Sequence of the first protein:
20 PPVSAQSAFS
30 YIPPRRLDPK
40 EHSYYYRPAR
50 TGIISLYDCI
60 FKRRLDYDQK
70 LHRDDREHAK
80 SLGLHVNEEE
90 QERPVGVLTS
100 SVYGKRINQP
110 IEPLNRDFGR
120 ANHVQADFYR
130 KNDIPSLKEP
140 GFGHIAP

Residue-level contacts at the interface:
Residue D41 in the second protein contacts residue H84 in the first protein (closest heavy-atom distance 3.5 Å).
Residue T221 in the second protein contacts residue S26 in the first protein (closest heavy-atom distance 3.3 Å).
Residue H37 in the second protein is in contact with residue T50 in the first protein (closest heavy-atom distance 2.8 Å).
Residue D39 in the second protein is in contact with residue A48 in the first protein (closest heavy-atom distance 3.9 Å).
Residue R320 in the second protein interacts with residue G95 in the first protein (closest heavy-atom distance 3.4 Å).
Residue T55 in the second protein is in contact with residue R62 in the first protein (closest heavy-atom distance 2.4 Å).
Residue D41 in the second protein interacts with residue V85 in the first protein (closest heavy-atom distance 3.9 Å).
Residue G56 in the second protein is in contact with residue C58 in the first protein (closest heavy-atom distance 3.2 Å).
Residue L42 in the second protein contacts residue E88 in the first protein (closest heavy-atom distance 3.4 Å).
Residue N48 in the second protein interacts with residue R75 in the first protein (closest heavy-atom distance 3.7 Å).
Residue G56 in the second protein interacts with residue I52 in the first protein (closest heavy-atom distance 3.2 Å).
Residue L44 in the second protein contacts residue R49 in the first protein (closest heavy-atom distance 3.7 Å).
Residue R320 in the second protein contacts residue V96 in the first protein (closest heavy-atom distance 3.4 Å).
Residue R359 in the second protein is in contact with residue R34 in the first protein (closest heavy-atom distance 3.2 Å).
Residue D41 in the second protein is in contact with residue E88 in the first protein (closest heavy-atom distance 3.8 Å).
Residue Y36 in the second protein interacts with residue R49 in the first protein (closest heavy-atom distance 3.6 Å).
Residue T219 in the second protein contacts residue S26 in the first protein (closest heavy-atom distance 4.1 Å).
Residue I356 in the second protein contacts residue Y44 in the first protein (closest heavy-atom distance 3.9 Å).
Residue H227 in the second protein interacts with residue F28 in the first protein (closest heavy-atom distance 4.0 Å).
Residue T221 in the second protein contacts residue A24 in the first protein (closest heavy-atom distance 4.1 Å).
Residue D39 in the second protein is in contact with residue L36 in the first protein (closest heavy-atom distance 3.3 Å).
Residue H37 in the second protein is in contact with residue R49 in the first protein (closest heavy-atom distance 3.6 Å).
Residue Q245 in the second protein interacts with residue T98 in the first protein (closest heavy-atom distance 3.4 Å).
Residue T221 in the second protein contacts residue S23 in the first protein (closest heavy-atom distance 3.6 Å).
Residue S40 in the second protein contacts residue Y44 in the first protein (closest heavy-atom distance 3.5 Å).
Residue D224 in the second protein is in contact with residue S26 in the first protein (closest heavy-atom distance 3.4 Å).
Residue K362 in the second protein is in contact with residue Y43 in the first protein (closest heavy-atom distance 4.0 Å).
Residue L42 in the second protein interacts with residue V85 in the first protein (closest heavy-atom distance 3.8 Å).
Residue D39 in the second protein interacts with residue S42 in the first protein (closest heavy-atom distance 3.0 Å).
Residue H227 in the second protein is in contact with residue S29 in the first protein (closest heavy-atom distance 3.1 Å).
Residue E3 in the second protein interacts with residue R75 in the first protein (closest heavy-atom distance 3.5 Å).
Residue T35 in the second protein contacts residue L55 in the first protein (closest heavy-atom distance 4.0 Å).
Residue E22 in the second protein interacts with residue I31 in the first protein (closest heavy-atom distance 4.1 Å).
Residue G38 in the second protein contacts residue A48 in the first protein (closest heavy-atom distance 3.3 Å).
Residue E53 in the second protein contacts residue D74 in the first protein (closest heavy-atom distance 3.2 Å).
Residue R320 in the second protein is in contact with residue Y43 in the first protein (closest heavy-atom distance 4.0 Å).
Residue D355 in the second protein contacts residue L97 in the first protein (closest heavy-atom distance 3.9 Å).
Residue E53 in the second protein is in contact with residue E76 in the first protein (closest heavy-atom distance 3.6 Å).
Residue D224 in the second protein contacts residue F28 in the first protein (closest heavy-atom distance 3.2 Å).
Residue R359 in the second protein interacts with residue S42 in the first protein (closest heavy-atom distance 4.1 Å).
Residue L215 in the second protein is in contact with residue F28 in the first protein (closest heavy-atom distance 3.8 Å).
Residue H37 in the second protein is in contact with residue G51 in the first protein (closest heavy-atom distance 4.0 Å).
Residue D39 in the second protein contacts residue R46 in the first protein (closest heavy-atom distance 3.3 Å).
Residue S126 in the second protein is in contact with residue R72 in the first protein (closest heavy-atom distance 2.5 Å).
Residue D26 in the second protein is in contact with residue I31 in the first protein (closest heavy-atom distance 3.2 Å).
Residue P243 in the second protein contacts residue L97 in the first protein (closest heavy-atom distance 3.6 Å).
Residue D355 in the second protein contacts residue V96 in the first protein (closest heavy-atom distance 3.2 Å).
Residue D41 in the second protein contacts residue R46 in the first protein (closest heavy-atom distance 3.5 Å).
Residue D355 in the second protein contacts residue T98 in the first protein (closest heavy-atom distance 3.2 Å).
Residue D128 in the second protein contacts residue R72 in the first protein (closest heavy-atom distance 2.4 Å).
Residue D39 in the second protein interacts with residue P47 in the first protein (closest heavy-atom distance 3.5 Å).
Residue R62 in the second protein interacts with residue R75 in the first protein (closest heavy-atom distance 3.6 Å).
Residue D41 in the second protein is in contact with residue L83 in the first protein (closest heavy-atom distance 3.9 Å).
Residue N52 in the second protein contacts residue R75 in the first protein (closest heavy-atom distance 3.9 Å).
Residue G38 in the second protein is in contact with residue R49 in the first protein (closest heavy-atom distance 2.5 Å).
Residue L42 in the second protein interacts with residue L97 in the first protein (closest heavy-atom distance 3.8 Å).
Residue S40 in the second protein is in contact with residue E88 in the first protein (closest heavy-atom distance 3.5 Å).
Residue T33 in the second protein contacts residue L55 in the first protein (closest heavy-atom distance 4.1 Å).
Residue D39 in the second protein interacts with residue Y44 in the first protein (closest heavy-atom distance 3.1 Å).
Residue P357 in the second protein contacts residue Y43 in the first protein (closest heavy-atom distance 3.7 Å).

Sequence of the second protein:
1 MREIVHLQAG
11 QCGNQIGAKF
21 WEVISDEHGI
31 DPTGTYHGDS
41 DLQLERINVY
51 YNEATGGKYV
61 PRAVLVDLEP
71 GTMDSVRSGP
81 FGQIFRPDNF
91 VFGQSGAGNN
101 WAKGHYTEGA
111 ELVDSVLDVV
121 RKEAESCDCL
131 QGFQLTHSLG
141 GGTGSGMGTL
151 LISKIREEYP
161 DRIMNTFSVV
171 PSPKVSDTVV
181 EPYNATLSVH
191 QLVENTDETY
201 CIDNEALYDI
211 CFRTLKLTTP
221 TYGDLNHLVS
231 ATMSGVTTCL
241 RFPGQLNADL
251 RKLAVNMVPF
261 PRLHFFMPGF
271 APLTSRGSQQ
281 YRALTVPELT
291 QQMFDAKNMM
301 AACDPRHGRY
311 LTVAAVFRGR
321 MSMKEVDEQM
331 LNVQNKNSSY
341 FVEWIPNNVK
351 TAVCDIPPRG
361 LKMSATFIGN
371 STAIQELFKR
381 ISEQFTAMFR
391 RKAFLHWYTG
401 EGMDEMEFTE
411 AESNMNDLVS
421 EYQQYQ

The following describes two proteins that form a bound complex.